Sequence of the first protein:
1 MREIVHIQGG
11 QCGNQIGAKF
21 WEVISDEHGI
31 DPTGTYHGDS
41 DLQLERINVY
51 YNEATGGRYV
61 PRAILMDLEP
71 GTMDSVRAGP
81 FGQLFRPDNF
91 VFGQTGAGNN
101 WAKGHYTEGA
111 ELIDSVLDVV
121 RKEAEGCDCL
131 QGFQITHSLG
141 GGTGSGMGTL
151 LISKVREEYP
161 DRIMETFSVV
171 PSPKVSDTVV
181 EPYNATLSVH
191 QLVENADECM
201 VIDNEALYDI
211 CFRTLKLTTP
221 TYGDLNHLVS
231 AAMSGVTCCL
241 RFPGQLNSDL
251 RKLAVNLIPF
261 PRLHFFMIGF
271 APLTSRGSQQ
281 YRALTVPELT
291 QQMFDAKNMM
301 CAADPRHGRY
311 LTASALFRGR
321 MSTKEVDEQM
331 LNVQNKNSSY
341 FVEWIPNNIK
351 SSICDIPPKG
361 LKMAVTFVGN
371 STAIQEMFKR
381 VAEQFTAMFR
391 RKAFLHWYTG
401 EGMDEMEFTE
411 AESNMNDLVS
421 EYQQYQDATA

This data describes a binding interaction between two proteins.

Sequence of the second protein:
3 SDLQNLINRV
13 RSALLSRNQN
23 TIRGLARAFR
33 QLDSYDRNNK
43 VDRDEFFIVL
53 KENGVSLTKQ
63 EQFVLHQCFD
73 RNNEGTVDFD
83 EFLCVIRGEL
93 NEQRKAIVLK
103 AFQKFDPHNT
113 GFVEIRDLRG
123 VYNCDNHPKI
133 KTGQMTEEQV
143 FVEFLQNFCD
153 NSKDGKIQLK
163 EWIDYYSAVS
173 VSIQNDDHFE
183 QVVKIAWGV

Interface contacts:
Residue D39 in the first protein interacts with residue Q62 in the second protein (closest heavy-atom distance 4.8 Å).
Residue H37 in the first protein is in contact with residue L59 in the second protein (closest heavy-atom distance 4.6 Å).
Residue H37 in the first protein is in contact with residue K61 in the second protein (closest heavy-atom distance 3.9 Å).
Residue H37 in the first protein interacts with residue T60 in the second protein (closest heavy-atom distance 4.7 Å).
Residue D39 in the first protein contacts residue K61 in the second protein (closest heavy-atom distance 3.5 Å).